Sequence of chain A:
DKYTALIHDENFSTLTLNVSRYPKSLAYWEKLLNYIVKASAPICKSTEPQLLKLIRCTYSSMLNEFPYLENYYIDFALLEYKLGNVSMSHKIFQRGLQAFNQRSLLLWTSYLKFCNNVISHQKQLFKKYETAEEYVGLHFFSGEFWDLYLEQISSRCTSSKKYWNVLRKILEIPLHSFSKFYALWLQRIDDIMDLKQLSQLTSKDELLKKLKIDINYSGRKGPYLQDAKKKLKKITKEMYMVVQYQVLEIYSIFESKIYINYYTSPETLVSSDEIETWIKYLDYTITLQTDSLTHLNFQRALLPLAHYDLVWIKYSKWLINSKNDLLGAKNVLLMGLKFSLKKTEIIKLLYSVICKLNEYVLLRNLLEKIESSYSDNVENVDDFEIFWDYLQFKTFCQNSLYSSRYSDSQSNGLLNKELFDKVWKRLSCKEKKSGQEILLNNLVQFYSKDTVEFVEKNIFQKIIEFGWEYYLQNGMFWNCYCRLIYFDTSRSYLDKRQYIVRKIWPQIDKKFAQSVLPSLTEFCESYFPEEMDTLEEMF

Interface contacts:
Residue C45 in chain A contacts residue D60 in chain B (closest heavy-atom distance 3.7 Å).
Residue V119 in chain A interacts with residue V56 in chain B (closest heavy-atom distance 4.2 Å).
Residue V87 in chain A is in contact with residue V56 in chain B (closest heavy-atom distance 3.3 Å).
Residue K83 in chain A interacts with residue D60 in chain B (closest heavy-atom distance 3.1 Å).
Residue G85 in chain A contacts residue H58 in chain B (closest heavy-atom distance 3.2 Å).
Residue V87 in chain A contacts residue T57 in chain B (closest heavy-atom distance 4.6 Å).
Residue Y82 in chain A contacts residue I48 in chain B (closest heavy-atom distance 3.6 Å).
Residue V87 in chain A interacts with residue H58 in chain B (closest heavy-atom distance 4.5 Å).
Residue K46 in chain A contacts residue M59 in chain B (closest heavy-atom distance 4.4 Å).
Residue G85 in chain A interacts with residue T57 in chain B (closest heavy-atom distance 3.5 Å).
Residue V119 in chain A contacts residue I48 in chain B (closest heavy-atom distance 3.8 Å).
Residue K46 in chain A contacts residue H58 in chain B (closest heavy-atom distance 3.8 Å).
Residue K83 in chain A interacts with residue H58 in chain B (closest heavy-atom distance 4.4 Å).
Residue N118 in chain A interacts with residue I48 in chain B (closest heavy-atom distance 3.6 Å).
Residue L84 in chain A is in contact with residue H58 in chain B (closest heavy-atom distance 4.9 Å).
Residue Y82 in chain A is in contact with residue H58 in chain B (closest heavy-atom distance 3.0 Å).
Residue Y82 in chain A interacts with residue D46 in chain B (closest heavy-atom distance 4.5 Å).

Sequence of chain B:
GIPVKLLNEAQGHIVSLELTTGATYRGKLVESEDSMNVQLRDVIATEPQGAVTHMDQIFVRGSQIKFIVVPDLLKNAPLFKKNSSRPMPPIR

This data describes a binding interaction between two proteins.